Sequence of chain B:
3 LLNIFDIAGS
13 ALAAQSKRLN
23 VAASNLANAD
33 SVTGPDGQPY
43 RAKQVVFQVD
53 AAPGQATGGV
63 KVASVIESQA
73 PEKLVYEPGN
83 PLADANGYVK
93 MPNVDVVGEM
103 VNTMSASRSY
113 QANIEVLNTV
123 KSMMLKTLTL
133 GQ

Sequence of chain A:
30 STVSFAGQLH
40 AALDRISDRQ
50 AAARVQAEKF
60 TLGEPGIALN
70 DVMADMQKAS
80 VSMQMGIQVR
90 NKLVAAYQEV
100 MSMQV

The following describes two proteins that form a bound complex.

Interface contacts:
Residue L4 in chain B is in contact with residue L68 in chain A (closest heavy-atom distance 4.8 Å).
Residue G133 in chain B interacts with residue Q76 in chain A (closest heavy-atom distance 3.1 Å).
Residue T129 in chain B is in contact with residue L68 in chain A (closest heavy-atom distance 4.6 Å).
Residue L132 in chain B contacts residue A73 in chain A (closest heavy-atom distance 4.0 Å).
Residue M126 in chain B contacts residue L68 in chain A (closest heavy-atom distance 4.4 Å).
Residue T129 in chain B interacts with residue M72 in chain A (closest heavy-atom distance 4.5 Å).
Residue L132 in chain B is in contact with residue N69 in chain A (closest heavy-atom distance 4.6 Å).
Residue L4 in chain B interacts with residue F59 in chain A (closest heavy-atom distance 4.1 Å).
Residue L130 in chain B interacts with residue M72 in chain A (closest heavy-atom distance 4.7 Å).
Residue L132 in chain B interacts with residue M72 in chain A (closest heavy-atom distance 3.5 Å).
Residue L130 in chain B is in contact with residue L68 in chain A (closest heavy-atom distance 3.8 Å).
Residue L132 in chain B interacts with residue Q76 in chain A (closest heavy-atom distance 3.6 Å).
Residue T129 in chain B is in contact with residue N69 in chain A (closest heavy-atom distance 4.5 Å).